Sequence of the first protein:
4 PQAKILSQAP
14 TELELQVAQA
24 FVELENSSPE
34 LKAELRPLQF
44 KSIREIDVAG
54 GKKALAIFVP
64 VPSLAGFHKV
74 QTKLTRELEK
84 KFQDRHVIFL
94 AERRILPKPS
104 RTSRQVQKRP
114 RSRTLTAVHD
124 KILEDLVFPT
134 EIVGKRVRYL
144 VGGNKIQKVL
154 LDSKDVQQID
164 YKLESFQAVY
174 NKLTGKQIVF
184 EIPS

Sequence of the second protein:
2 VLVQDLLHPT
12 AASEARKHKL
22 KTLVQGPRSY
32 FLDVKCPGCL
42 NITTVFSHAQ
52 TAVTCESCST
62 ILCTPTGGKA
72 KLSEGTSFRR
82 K

The following describes two proteins that form a bound complex.

Interface contacts:
Residue S187 in the first protein contacts residue A12 in the second protein (closest heavy-atom distance 4.7 Å).
Residue R139 in the first protein contacts residue L8 in the second protein (closest heavy-atom distance 4.1 Å).
Residue E184 in the first protein contacts residue H9 in the second protein (closest heavy-atom distance 4.3 Å).
Residue R139 in the first protein is in contact with residue V25 in the second protein (closest heavy-atom distance 4.9 Å).
Residue K151 in the first protein contacts residue H9 in the second protein (closest heavy-atom distance 3.8 Å).
Residue R139 in the first protein is in contact with residue L24 in the second protein (closest heavy-atom distance 4.2 Å).
Residue K157 in the first protein contacts residue K82 in the second protein (closest heavy-atom distance 4.0 Å).